This data describes a binding interaction between two proteins.

Sequence of chain A:
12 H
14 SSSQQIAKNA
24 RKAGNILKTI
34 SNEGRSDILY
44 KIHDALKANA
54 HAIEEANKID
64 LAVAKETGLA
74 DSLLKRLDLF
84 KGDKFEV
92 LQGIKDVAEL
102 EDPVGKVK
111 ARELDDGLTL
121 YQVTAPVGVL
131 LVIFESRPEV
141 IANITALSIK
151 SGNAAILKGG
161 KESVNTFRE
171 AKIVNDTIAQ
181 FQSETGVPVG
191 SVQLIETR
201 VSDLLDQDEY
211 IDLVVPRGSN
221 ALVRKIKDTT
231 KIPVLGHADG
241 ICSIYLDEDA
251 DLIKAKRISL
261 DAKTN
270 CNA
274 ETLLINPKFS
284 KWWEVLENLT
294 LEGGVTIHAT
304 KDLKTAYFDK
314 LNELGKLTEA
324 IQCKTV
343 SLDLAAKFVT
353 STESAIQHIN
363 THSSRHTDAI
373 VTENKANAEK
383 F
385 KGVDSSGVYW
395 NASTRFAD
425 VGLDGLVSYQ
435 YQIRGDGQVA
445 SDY

Sequence of chain B:
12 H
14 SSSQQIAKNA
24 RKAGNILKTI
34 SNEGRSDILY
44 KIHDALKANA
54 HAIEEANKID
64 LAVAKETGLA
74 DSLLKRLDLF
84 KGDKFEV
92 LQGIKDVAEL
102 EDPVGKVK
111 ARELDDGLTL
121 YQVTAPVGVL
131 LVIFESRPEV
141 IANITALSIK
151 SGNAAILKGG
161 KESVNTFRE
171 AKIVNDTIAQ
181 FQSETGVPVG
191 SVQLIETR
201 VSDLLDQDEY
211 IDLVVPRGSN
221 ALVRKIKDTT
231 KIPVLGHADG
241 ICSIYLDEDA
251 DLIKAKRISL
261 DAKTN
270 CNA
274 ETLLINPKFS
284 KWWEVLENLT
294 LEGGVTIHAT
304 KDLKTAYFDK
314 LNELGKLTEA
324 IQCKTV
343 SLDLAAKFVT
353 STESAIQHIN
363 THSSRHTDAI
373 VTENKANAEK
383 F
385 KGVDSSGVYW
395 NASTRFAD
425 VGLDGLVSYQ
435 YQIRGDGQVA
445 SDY

Residue-level contacts at the interface:
Residue I437 in chain A contacts residue W394 in chain B (closest heavy-atom distance 2.8 Å).
Residue A444 in chain A contacts residue N265 in chain B (closest heavy-atom distance 3.2 Å).
Residue R24 in chain A interacts with residue N362 in chain B (closest heavy-atom distance 2.6 Å).
Residue N395 in chain A contacts residue G441 in chain B (closest heavy-atom distance 2.6 Å).
Residue V387 in chain A interacts with residue K31 in chain B (closest heavy-atom distance 2.9 Å).
Residue Q434 in chain A interacts with residue S389 in chain B (closest heavy-atom distance 3.4 Å).
Residue R438 in chain A contacts residue E381 in chain B (closest heavy-atom distance 2.8 Å).
Residue D440 in chain A is in contact with residue N395 in chain B (closest heavy-atom distance 3.5 Å).
Residue D388 in chain A interacts with residue N28 in chain B (closest heavy-atom distance 2.8 Å).
Residue S390 in chain A contacts residue Y435 in chain B (closest heavy-atom distance 2.9 Å).
Residue D388 in chain A is in contact with residue R24 in chain B (closest heavy-atom distance 2.8 Å).
Residue D261 in chain A is in contact with residue V443 in chain B (closest heavy-atom distance 3.4 Å).
Residue S397 in chain A is in contact with residue Q442 in chain B (closest heavy-atom distance 3.0 Å).
Residue V392 in chain A is in contact with residue Q436 in chain B (closest heavy-atom distance 3.1 Å).
Residue Y435 in chain A contacts residue S390 in chain B (closest heavy-atom distance 2.9 Å).
Residue K254 in chain A contacts residue D440 in chain B (closest heavy-atom distance 3.5 Å).
Residue G441 in chain A contacts residue N395 in chain B (closest heavy-atom distance 2.6 Å).
Residue S389 in chain A contacts residue Q434 in chain B (closest heavy-atom distance 3.4 Å).
Residue D261 in chain A is in contact with residue S445 in chain B (closest heavy-atom distance 3.5 Å).
Residue N28 in chain A is in contact with residue D388 in chain B (closest heavy-atom distance 2.8 Å).
Residue D261 in chain A interacts with residue A444 in chain B (closest heavy-atom distance 2.9 Å).
Residue F400 in chain A is in contact with residue Q442 in chain B (closest heavy-atom distance 3.4 Å).
Residue Y435 in chain A is in contact with residue G391 in chain B (closest heavy-atom distance 3.1 Å).
Residue V443 in chain A interacts with residue D261 in chain B (closest heavy-atom distance 3.4 Å).
Residue K31 in chain A contacts residue K385 in chain B (closest heavy-atom distance 3.3 Å).
Residue Q436 in chain A contacts residue V392 in chain B (closest heavy-atom distance 3.1 Å).
Residue V392 in chain A contacts residue Y435 in chain B (closest heavy-atom distance 2.8 Å).
Residue W394 in chain A contacts residue G439 in chain B (closest heavy-atom distance 3.1 Å).
Residue I437 in chain A contacts residue V392 in chain B (closest heavy-atom distance 2.9 Å).
Residue K231 in chain A interacts with residue D208 in chain B (closest heavy-atom distance 3.5 Å).
Residue N395 in chain A interacts with residue G439 in chain B (closest heavy-atom distance 3.3 Å).
Residue Q442 in chain A contacts residue F400 in chain B (closest heavy-atom distance 3.4 Å).
Residue R257 in chain A is in contact with residue V443 in chain B (closest heavy-atom distance 3.3 Å).
Residue V443 in chain A is in contact with residue R257 in chain B (closest heavy-atom distance 3.3 Å).
Residue E381 in chain A is in contact with residue R438 in chain B (closest heavy-atom distance 2.8 Å).
Residue R24 in chain A interacts with residue D388 in chain B (closest heavy-atom distance 2.8 Å).
Residue G391 in chain A is in contact with residue Y435 in chain B (closest heavy-atom distance 3.1 Å).
Residue D440 in chain A interacts with residue K254 in chain B (closest heavy-atom distance 3.5 Å).
Residue S390 in chain A contacts residue Q434 in chain B (closest heavy-atom distance 3.5 Å).
Residue K31 in chain A is in contact with residue V387 in chain B (closest heavy-atom distance 2.9 Å).
Residue R257 in chain A is in contact with residue G441 in chain B (closest heavy-atom distance 2.5 Å).
Residue K385 in chain A contacts residue K31 in chain B (closest heavy-atom distance 3.3 Å).
Residue W394 in chain A contacts residue I437 in chain B (closest heavy-atom distance 2.8 Å).
Residue D388 in chain A is in contact with residue K31 in chain B (closest heavy-atom distance 2.8 Å).
Residue N395 in chain A is in contact with residue D440 in chain B (closest heavy-atom distance 3.5 Å).
Residue G439 in chain A is in contact with residue W394 in chain B (closest heavy-atom distance 3.1 Å).
Residue Y435 in chain A is in contact with residue V392 in chain B (closest heavy-atom distance 2.8 Å).
Residue N265 in chain A is in contact with residue A444 in chain B (closest heavy-atom distance 3.2 Å).
Residue Q434 in chain A interacts with residue S390 in chain B (closest heavy-atom distance 3.5 Å).
Residue V392 in chain A is in contact with residue I437 in chain B (closest heavy-atom distance 2.9 Å).
Residue Q442 in chain A is in contact with residue S397 in chain B (closest heavy-atom distance 3.0 Å).
Residue A444 in chain A interacts with residue D261 in chain B (closest heavy-atom distance 2.9 Å).
Residue K31 in chain A contacts residue D388 in chain B (closest heavy-atom distance 2.8 Å).
Residue G439 in chain A contacts residue N395 in chain B (closest heavy-atom distance 3.3 Å).
Residue N362 in chain A contacts residue R24 in chain B (closest heavy-atom distance 2.6 Å).
Residue G441 in chain A interacts with residue R257 in chain B (closest heavy-atom distance 2.5 Å).
Residue D208 in chain A interacts with residue K231 in chain B (closest heavy-atom distance 3.5 Å).
Residue Y393 in chain A contacts residue I437 in chain B (closest heavy-atom distance 3.3 Å).
Residue D208 in chain A contacts residue D208 in chain B (closest heavy-atom distance 2.7 Å).
Residue I437 in chain A contacts residue Y393 in chain B (closest heavy-atom distance 3.3 Å).